Sequence of chain B:
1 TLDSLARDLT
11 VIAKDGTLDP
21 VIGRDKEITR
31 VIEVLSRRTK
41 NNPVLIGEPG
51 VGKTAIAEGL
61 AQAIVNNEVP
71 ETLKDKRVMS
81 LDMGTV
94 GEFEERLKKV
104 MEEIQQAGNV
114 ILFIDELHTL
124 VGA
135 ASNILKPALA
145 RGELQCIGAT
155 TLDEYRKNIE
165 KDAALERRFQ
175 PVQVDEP

The following describes two proteins that form a bound complex.

Sequence of chain A:
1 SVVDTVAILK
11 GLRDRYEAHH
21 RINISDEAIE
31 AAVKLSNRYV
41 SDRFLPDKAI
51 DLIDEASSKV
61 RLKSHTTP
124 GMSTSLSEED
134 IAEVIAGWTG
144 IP

Interface contacts:
Residue R38 in chain B is in contact with residue Y16 in chain A (closest heavy-atom distance 5.0 Å).